This data describes a binding interaction between two proteins.

Sequence of chain B:
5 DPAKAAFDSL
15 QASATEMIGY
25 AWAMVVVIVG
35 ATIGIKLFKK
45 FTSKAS

Sequence of chain A:
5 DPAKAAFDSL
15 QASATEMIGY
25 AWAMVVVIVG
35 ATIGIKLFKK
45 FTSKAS

Contacts between the two chains:
Residue L14 in chain A contacts residue T46 in chain B (closest heavy-atom distance 4.0 Å).
Residue F11 in chain A contacts residue F45 in chain B (closest heavy-atom distance 4.4 Å).
Residue A7 in chain A contacts residue F42 in chain B (closest heavy-atom distance 4.6 Å).
Residue F11 in chain A is in contact with residue F42 in chain B (closest heavy-atom distance 3.9 Å).
Residue A10 in chain A is in contact with residue F42 in chain B (closest heavy-atom distance 3.7 Å).
Residue L14 in chain A interacts with residue F42 in chain B (closest heavy-atom distance 4.3 Å).
Residue F11 in chain A interacts with residue T46 in chain B (closest heavy-atom distance 3.8 Å).